Sequence of the first protein:
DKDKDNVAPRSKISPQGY

Sequence of the second protein:
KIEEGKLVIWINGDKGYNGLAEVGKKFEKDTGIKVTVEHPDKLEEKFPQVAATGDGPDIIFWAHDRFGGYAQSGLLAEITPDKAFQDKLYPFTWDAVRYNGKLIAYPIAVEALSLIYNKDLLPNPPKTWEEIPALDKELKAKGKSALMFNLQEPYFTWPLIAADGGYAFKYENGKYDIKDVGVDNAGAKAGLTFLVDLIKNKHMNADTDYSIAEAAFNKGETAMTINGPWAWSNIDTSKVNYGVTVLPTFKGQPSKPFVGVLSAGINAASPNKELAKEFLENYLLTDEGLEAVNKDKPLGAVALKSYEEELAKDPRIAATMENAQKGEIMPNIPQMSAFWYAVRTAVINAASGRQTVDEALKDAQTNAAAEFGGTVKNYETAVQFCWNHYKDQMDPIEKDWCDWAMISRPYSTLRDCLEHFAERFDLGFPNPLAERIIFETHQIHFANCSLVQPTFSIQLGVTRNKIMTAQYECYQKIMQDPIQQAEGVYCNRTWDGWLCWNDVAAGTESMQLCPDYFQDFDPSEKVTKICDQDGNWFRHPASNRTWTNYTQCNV

These two protein chains interact to form a complex.

Interface contacts:
Residue N569 in the second protein interacts with residue A18 in the first protein (closest heavy-atom distance 4.5 Å).
Residue A557 in the second protein interacts with residue P25 in the first protein (closest heavy-atom distance 4.0 Å).
Residue Y565 in the second protein contacts residue I23 in the first protein (closest heavy-atom distance 4.0 Å).
Residue H555 in the second protein interacts with residue P25 in the first protein (closest heavy-atom distance 3.4 Å).
Residue W562 in the second protein interacts with residue P25 in the first protein (closest heavy-atom distance 3.6 Å).
Residue D535 in the second protein interacts with residue R20 in the first protein (closest heavy-atom distance 4.5 Å).
Residue T561 in the second protein interacts with residue Y28 in the first protein (closest heavy-atom distance 3.9 Å).
Residue T478 in the second protein interacts with residue K14 in the first protein (closest heavy-atom distance 3.6 Å).
Residue A557 in the second protein is in contact with residue Q26 in the first protein (closest heavy-atom distance 4.5 Å).
Residue F536 in the second protein interacts with residue A18 in the first protein (closest heavy-atom distance 3.2 Å).
Residue P432 in the second protein interacts with residue Y28 in the first protein (closest heavy-atom distance 4.1 Å).
Residue W513 in the second protein is in contact with residue P19 in the first protein (closest heavy-atom distance 3.9 Å).
Residue W562 in the second protein contacts residue S24 in the first protein (closest heavy-atom distance 3.0 Å).
Residue T566 in the second protein is in contact with residue I23 in the first protein (closest heavy-atom distance 4.0 Å).
Residue E425 in the second protein contacts residue K22 in the first protein (closest heavy-atom distance 2.8 Å).
Residue R356 in the second protein is in contact with residue D15 in the first protein (closest heavy-atom distance 3.9 Å).
Residue R560 in the second protein is in contact with residue Q26 in the first protein (closest heavy-atom distance 2.9 Å).
Residue V477 in the second protein contacts residue K14 in the first protein (closest heavy-atom distance 4.0 Å).
Residue S558 in the second protein interacts with residue Q26 in the first protein (closest heavy-atom distance 4.3 Å).
Residue V477 in the second protein is in contact with residue D13 in the first protein (closest heavy-atom distance 3.7 Å).
Residue G355 in the second protein is in contact with residue D15 in the first protein (closest heavy-atom distance 4.0 Å).
Residue T563 in the second protein interacts with residue Y28 in the first protein (closest heavy-atom distance 2.8 Å).
Residue Q534 in the second protein contacts residue D15 in the first protein (closest heavy-atom distance 2.9 Å).
Residue F533 in the second protein contacts residue K14 in the first protein (closest heavy-atom distance 4.2 Å).
Residue W562 in the second protein contacts residue Y28 in the first protein (closest heavy-atom distance 3.5 Å).
Residue E421 in the second protein contacts residue Y28 in the first protein (closest heavy-atom distance 2.5 Å).
Residue E421 in the second protein interacts with residue K22 in the first protein (closest heavy-atom distance 3.1 Å).
Residue W513 in the second protein contacts residue K22 in the first protein (closest heavy-atom distance 3.6 Å).
Residue Y532 in the second protein contacts residue K14 in the first protein (closest heavy-atom distance 3.7 Å).
Residue F536 in the second protein is in contact with residue I23 in the first protein (closest heavy-atom distance 3.9 Å).
Residue Y565 in the second protein contacts residue Y28 in the first protein (closest heavy-atom distance 4.3 Å).
Residue F431 in the second protein is in contact with residue G27 in the first protein (closest heavy-atom distance 4.6 Å).
Residue N569 in the second protein is in contact with residue I23 in the first protein (closest heavy-atom distance 3.5 Å).
Residue N569 in the second protein is in contact with residue R20 in the first protein (closest heavy-atom distance 3.7 Å).
Residue R417 in the second protein interacts with residue Y28 in the first protein (closest heavy-atom distance 2.8 Å).
Residue W513 in the second protein contacts residue Y28 in the first protein (closest heavy-atom distance 3.5 Å).
Residue F533 in the second protein is in contact with residue N16 in the first protein (closest heavy-atom distance 4.5 Å).
Residue F431 in the second protein contacts residue Y28 in the first protein (closest heavy-atom distance 3.3 Å).
Residue Q534 in the second protein interacts with residue K14 in the first protein (closest heavy-atom distance 2.9 Å).
Residue W562 in the second protein interacts with residue I23 in the first protein (closest heavy-atom distance 3.5 Å).
Residue D511 in the second protein contacts residue Y28 in the first protein (closest heavy-atom distance 3.2 Å).
Residue D531 in the second protein contacts residue K14 in the first protein (closest heavy-atom distance 2.9 Å).
Residue W562 in the second protein is in contact with residue G27 in the first protein (closest heavy-atom distance 4.2 Å).
Residue D535 in the second protein contacts residue A18 in the first protein (closest heavy-atom distance 2.8 Å).
Residue Q534 in the second protein contacts residue N16 in the first protein (closest heavy-atom distance 2.9 Å).
Residue T561 in the second protein interacts with residue G27 in the first protein (closest heavy-atom distance 4.4 Å).
Residue D535 in the second protein interacts with residue N16 in the first protein (closest heavy-atom distance 3.3 Å).
Residue D535 in the second protein interacts with residue V17 in the first protein (closest heavy-atom distance 3.5 Å).
Residue F533 in the second protein contacts residue P19 in the first protein (closest heavy-atom distance 3.7 Å).
Residue F533 in the second protein interacts with residue A18 in the first protein (closest heavy-atom distance 3.4 Å).
Residue Q534 in the second protein contacts residue K12 in the first protein (closest heavy-atom distance 3.2 Å).
Residue F533 in the second protein is in contact with residue D15 in the first protein (closest heavy-atom distance 3.4 Å).
Residue G512 in the second protein contacts residue Y28 in the first protein (closest heavy-atom distance 4.0 Å).
Residue Y532 in the second protein interacts with residue D15 in the first protein (closest heavy-atom distance 4.2 Å).
Residue T478 in the second protein interacts with residue D15 in the first protein (closest heavy-atom distance 2.8 Å).
Residue K481 in the second protein contacts residue K14 in the first protein (closest heavy-atom distance 4.2 Å).
Residue W513 in the second protein contacts residue I23 in the first protein (closest heavy-atom distance 4.0 Å).
Residue S558 in the second protein interacts with residue P25 in the first protein (closest heavy-atom distance 2.9 Å).
Residue Q534 in the second protein interacts with residue D11 in the first protein (closest heavy-atom distance 3.4 Å).
Residue F533 in the second protein interacts with residue V17 in the first protein (closest heavy-atom distance 4.2 Å).